Contacts between the two chains:
Residue N434 in chain A is in contact with residue N132 in chain B (closest heavy-atom distance 3.0 Å).
Residue L396 in chain A is in contact with residue P169 in chain B (closest heavy-atom distance 4.0 Å).
Residue D767 in chain A contacts residue E211 in chain B (closest heavy-atom distance 2.8 Å).
Residue S781 in chain A interacts with residue T206 in chain B (closest heavy-atom distance 3.2 Å).
Residue Y462 in chain A interacts with residue A140 in chain B (closest heavy-atom distance 3.6 Å).
Residue H463 in chain A interacts with residue A136 in chain B (closest heavy-atom distance 3.6 Å).
Residue P437 in chain A contacts residue N132 in chain B (closest heavy-atom distance 3.9 Å).
Residue R318 in chain A is in contact with residue P217 in chain B (closest heavy-atom distance 4.0 Å).
Residue G317 in chain A is in contact with residue Q264 in chain B (closest heavy-atom distance 3.0 Å).
Residue H324 in chain A contacts residue I227 in chain B (closest heavy-atom distance 4.0 Å).
Residue R318 in chain A interacts with residue G215 in chain B (closest heavy-atom distance 3.9 Å).
Residue H324 in chain A is in contact with residue D230 in chain B (closest heavy-atom distance 2.4 Å).
Residue H463 in chain A contacts residue A140 in chain B (closest heavy-atom distance 3.9 Å).
Residue F405 in chain A interacts with residue L144 in chain B (closest heavy-atom distance 3.6 Å).
Residue R357 in chain A contacts residue D230 in chain B (closest heavy-atom distance 3.3 Å).
Residue P789 in chain A interacts with residue G215 in chain B (closest heavy-atom distance 3.6 Å).
Residue P647 in chain A interacts with residue M147 in chain B (closest heavy-atom distance 3.6 Å).
Residue R353 in chain A contacts residue D230 in chain B (closest heavy-atom distance 3.1 Å).
Residue Q322 in chain A contacts residue P217 in chain B (closest heavy-atom distance 3.7 Å).
Residue F405 in chain A interacts with residue A140 in chain B (closest heavy-atom distance 3.8 Å).
Residue Y408 in chain A is in contact with residue L144 in chain B (closest heavy-atom distance 3.6 Å).
Residue P789 in chain A interacts with residue F214 in chain B (closest heavy-atom distance 3.2 Å).
Residue R318 in chain A contacts residue K216 in chain B (closest heavy-atom distance 3.7 Å).
Residue A770 in chain A is in contact with residue E211 in chain B (closest heavy-atom distance 3.5 Å).
Residue R349 in chain A is in contact with residue D230 in chain B (closest heavy-atom distance 3.9 Å).
Residue T321 in chain A interacts with residue H260 in chain B (closest heavy-atom distance 3.6 Å).
Residue Y312 in chain A contacts residue Q264 in chain B (closest heavy-atom distance 3.9 Å).
Residue F786 in chain A interacts with residue N202 in chain B (closest heavy-atom distance 3.1 Å).
Residue W459 in chain A is in contact with residue E137 in chain B (closest heavy-atom distance 2.8 Å).
Residue R400 in chain A contacts residue E178 in chain B (closest heavy-atom distance 3.1 Å).
Residue F405 in chain A is in contact with residue K141 in chain B (closest heavy-atom distance 3.6 Å).
Residue E643 in chain A interacts with residue T148 in chain B (closest heavy-atom distance 2.2 Å).
Residue H352 in chain A is in contact with residue D230 in chain B (closest heavy-atom distance 3.3 Å).
Residue E460 in chain A contacts residue R133 in chain B (closest heavy-atom distance 3.1 Å).
Residue N328 in chain A interacts with residue D230 in chain B (closest heavy-atom distance 3.7 Å).
Residue Q322 in chain A contacts residue G215 in chain B (closest heavy-atom distance 3.4 Å).
Residue K778 in chain A contacts residue T206 in chain B (closest heavy-atom distance 3.6 Å).
Residue R357 in chain A is in contact with residue H231 in chain B (closest heavy-atom distance 3.9 Å).
Residue W459 in chain A contacts residue A136 in chain B (closest heavy-atom distance 3.4 Å).
Residue I402 in chain A contacts residue K141 in chain B (closest heavy-atom distance 3.5 Å).
Residue P437 in chain A interacts with residue R133 in chain B (closest heavy-atom distance 3.5 Å).
Residue T321 in chain A is in contact with residue Q264 in chain B (closest heavy-atom distance 3.4 Å).
Residue A774 in chain A contacts residue T210 in chain B (closest heavy-atom distance 3.8 Å).
Residue K778 in chain A interacts with residue L209 in chain B (closest heavy-atom distance 2.9 Å).
Residue R357 in chain A is in contact with residue L232 in chain B (closest heavy-atom distance 4.0 Å).
Residue A398 in chain A interacts with residue L203 in chain B (closest heavy-atom distance 3.7 Å).
Residue Y462 in chain A interacts with residue L144 in chain B (closest heavy-atom distance 3.5 Å).
Residue A773 in chain A contacts residue F214 in chain B (closest heavy-atom distance 3.9 Å).
Residue R771 in chain A interacts with residue E211 in chain B (closest heavy-atom distance 3.8 Å).
Residue K778 in chain A interacts with residue T207 in chain B (closest heavy-atom distance 3.5 Å).
Residue R315 in chain A contacts residue E211 in chain B (closest heavy-atom distance 2.9 Å).
Residue Y462 in chain A is in contact with residue D143 in chain B (closest heavy-atom distance 3.5 Å).
Residue L325 in chain A is in contact with residue D223 in chain B (closest heavy-atom distance 3.7 Å).
Residue H346 in chain A is in contact with residue F235 in chain B (closest heavy-atom distance 3.5 Å).
Residue S781 in chain A is in contact with residue L203 in chain B (closest heavy-atom distance 4.0 Å).
Residue P401 in chain A is in contact with residue L145 in chain B (closest heavy-atom distance 3.9 Å).
Residue H329 in chain A contacts residue D223 in chain B (closest heavy-atom distance 3.9 Å).
Residue L396 in chain A is in contact with residue A199 in chain B (closest heavy-atom distance 4.0 Å).
Residue W459 in chain A is in contact with residue R133 in chain B (closest heavy-atom distance 3.8 Å).
Residue L325 in chain A is in contact with residue I219 in chain B (closest heavy-atom distance 3.7 Å).

This data describes a binding interaction between two proteins.

Sequence of chain B:
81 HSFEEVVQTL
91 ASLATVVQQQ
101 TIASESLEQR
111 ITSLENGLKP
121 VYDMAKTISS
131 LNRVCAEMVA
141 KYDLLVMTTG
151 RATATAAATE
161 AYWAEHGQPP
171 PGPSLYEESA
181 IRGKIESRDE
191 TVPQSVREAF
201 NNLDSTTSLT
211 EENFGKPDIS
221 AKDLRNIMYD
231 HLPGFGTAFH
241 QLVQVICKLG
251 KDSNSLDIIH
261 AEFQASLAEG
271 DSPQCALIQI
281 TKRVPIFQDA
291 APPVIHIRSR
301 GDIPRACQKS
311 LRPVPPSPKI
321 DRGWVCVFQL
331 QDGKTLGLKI

Sequence of chain A:
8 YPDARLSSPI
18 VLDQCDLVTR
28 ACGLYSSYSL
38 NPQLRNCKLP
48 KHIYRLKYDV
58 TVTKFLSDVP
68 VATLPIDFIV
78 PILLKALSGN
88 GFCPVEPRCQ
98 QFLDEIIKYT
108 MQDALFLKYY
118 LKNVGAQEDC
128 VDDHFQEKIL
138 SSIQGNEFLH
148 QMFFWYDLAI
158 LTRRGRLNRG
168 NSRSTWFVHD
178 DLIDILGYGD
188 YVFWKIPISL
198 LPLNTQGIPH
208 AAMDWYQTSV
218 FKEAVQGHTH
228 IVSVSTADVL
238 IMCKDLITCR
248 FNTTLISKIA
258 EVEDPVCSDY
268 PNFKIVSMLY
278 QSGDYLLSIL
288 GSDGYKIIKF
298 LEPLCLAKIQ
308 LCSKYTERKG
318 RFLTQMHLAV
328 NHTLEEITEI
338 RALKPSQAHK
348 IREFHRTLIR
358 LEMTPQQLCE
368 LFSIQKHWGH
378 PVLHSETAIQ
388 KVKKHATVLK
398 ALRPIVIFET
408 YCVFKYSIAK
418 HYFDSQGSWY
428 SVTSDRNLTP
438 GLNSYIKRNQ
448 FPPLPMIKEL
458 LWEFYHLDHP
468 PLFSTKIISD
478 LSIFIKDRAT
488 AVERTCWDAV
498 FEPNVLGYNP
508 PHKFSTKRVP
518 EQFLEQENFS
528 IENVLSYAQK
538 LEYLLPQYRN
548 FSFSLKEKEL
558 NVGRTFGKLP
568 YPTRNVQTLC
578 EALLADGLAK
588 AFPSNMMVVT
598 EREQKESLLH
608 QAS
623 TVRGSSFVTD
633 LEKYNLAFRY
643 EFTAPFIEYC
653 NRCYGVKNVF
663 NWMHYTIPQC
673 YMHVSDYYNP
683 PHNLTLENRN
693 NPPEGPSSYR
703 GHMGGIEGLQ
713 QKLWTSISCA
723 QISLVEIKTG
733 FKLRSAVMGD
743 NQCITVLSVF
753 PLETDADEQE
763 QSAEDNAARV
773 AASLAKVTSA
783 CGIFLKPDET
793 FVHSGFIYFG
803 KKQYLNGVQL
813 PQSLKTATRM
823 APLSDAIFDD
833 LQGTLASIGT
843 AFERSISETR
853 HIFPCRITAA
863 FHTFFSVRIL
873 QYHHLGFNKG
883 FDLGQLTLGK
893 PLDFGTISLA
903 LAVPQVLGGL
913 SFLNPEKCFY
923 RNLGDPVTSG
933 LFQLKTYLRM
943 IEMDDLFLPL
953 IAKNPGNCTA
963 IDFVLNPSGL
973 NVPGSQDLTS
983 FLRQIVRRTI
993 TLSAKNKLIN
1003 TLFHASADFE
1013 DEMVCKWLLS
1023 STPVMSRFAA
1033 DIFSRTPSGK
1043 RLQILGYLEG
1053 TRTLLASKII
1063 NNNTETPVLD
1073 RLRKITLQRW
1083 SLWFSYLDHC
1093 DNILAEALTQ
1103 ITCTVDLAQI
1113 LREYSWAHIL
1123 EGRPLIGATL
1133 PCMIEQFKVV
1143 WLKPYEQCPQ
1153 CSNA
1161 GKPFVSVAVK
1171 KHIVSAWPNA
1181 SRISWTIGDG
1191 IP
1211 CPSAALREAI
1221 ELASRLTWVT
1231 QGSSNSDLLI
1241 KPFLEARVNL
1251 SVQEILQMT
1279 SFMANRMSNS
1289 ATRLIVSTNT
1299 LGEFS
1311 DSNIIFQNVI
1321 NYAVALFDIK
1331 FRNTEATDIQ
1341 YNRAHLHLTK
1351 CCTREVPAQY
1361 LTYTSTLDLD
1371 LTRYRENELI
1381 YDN